Residue-level contacts at the interface:
Residue R409 in the second protein is in contact with residue D34 in the first protein (closest heavy-atom distance 3.2 Å).
Residue I396 in the second protein interacts with residue M40 in the first protein (closest heavy-atom distance 3.3 Å).
Residue R392 in the second protein contacts residue V38 in the first protein (closest heavy-atom distance 4.8 Å).
Residue I411 in the second protein interacts with residue Y33 in the first protein (closest heavy-atom distance 3.6 Å).
Residue A404 in the second protein contacts residue R37 in the first protein (closest heavy-atom distance 4.2 Å).
Residue R392 in the second protein is in contact with residue P39 in the first protein (closest heavy-atom distance 3.4 Å).
Residue R409 in the second protein contacts residue Y35 in the first protein (closest heavy-atom distance 3.0 Å).
Residue Y383 in the second protein is in contact with residue C36 in the first protein (closest heavy-atom distance 4.1 Å).
Residue R409 in the second protein contacts residue C36 in the first protein (closest heavy-atom distance 4.8 Å).
Residue W407 in the second protein is in contact with residue Y35 in the first protein (closest heavy-atom distance 3.5 Å).
Residue Y383 in the second protein contacts residue D34 in the first protein (closest heavy-atom distance 2.5 Å).
Residue L394 in the second protein interacts with residue V38 in the first protein (closest heavy-atom distance 4.3 Å).
Residue P406 in the second protein interacts with residue R37 in the first protein (closest heavy-atom distance 3.2 Å).
Residue L394 in the second protein interacts with residue P39 in the first protein (closest heavy-atom distance 3.1 Å).
Residue E380 in the second protein contacts residue Y33 in the first protein (closest heavy-atom distance 3.5 Å).
Residue P382 in the second protein interacts with residue Y33 in the first protein (closest heavy-atom distance 3.5 Å).
Residue F171 in the second protein is in contact with residue Y35 in the first protein (closest heavy-atom distance 3.6 Å).
Residue P406 in the second protein contacts residue C36 in the first protein (closest heavy-atom distance 4.1 Å).
Residue Y383 in the second protein contacts residue Y35 in the first protein (closest heavy-atom distance 4.3 Å).
Residue V408 in the second protein contacts residue R37 in the first protein (closest heavy-atom distance 5.0 Å).
Residue Y393 in the second protein interacts with residue V38 in the first protein (closest heavy-atom distance 4.2 Å).
Residue N307 in the second protein interacts with residue Y33 in the first protein (closest heavy-atom distance 2.3 Å).
Residue Y393 in the second protein interacts with residue P39 in the first protein (closest heavy-atom distance 3.2 Å).
Residue K395 in the second protein interacts with residue M40 in the first protein (closest heavy-atom distance 3.2 Å).
Residue V408 in the second protein is in contact with residue D34 in the first protein (closest heavy-atom distance 4.3 Å).
Residue W407 in the second protein is in contact with residue R37 in the first protein (closest heavy-atom distance 3.3 Å).
Residue P406 in the second protein is in contact with residue V38 in the first protein (closest heavy-atom distance 3.6 Å).
Residue K395 in the second protein is in contact with residue E41 in the first protein (closest heavy-atom distance 4.1 Å).
Residue Y393 in the second protein contacts residue E41 in the first protein (closest heavy-atom distance 3.5 Å).
Residue R409 in the second protein interacts with residue T31 in the first protein (closest heavy-atom distance 3.4 Å).
Residue Y383 in the second protein contacts residue Y33 in the first protein (closest heavy-atom distance 3.9 Å).
Residue V408 in the second protein is in contact with residue Y35 in the first protein (closest heavy-atom distance 3.3 Å).
Residue R392 in the second protein is in contact with residue D42 in the first protein (closest heavy-atom distance 2.8 Å).
Residue Y393 in the second protein contacts residue M40 in the first protein (closest heavy-atom distance 3.5 Å).
Residue Q403 in the second protein contacts residue M40 in the first protein (closest heavy-atom distance 3.2 Å).
Residue Y393 in the second protein is in contact with residue D42 in the first protein (closest heavy-atom distance 3.5 Å).
Residue P406 in the second protein is in contact with residue P39 in the first protein (closest heavy-atom distance 4.3 Å).
Residue V408 in the second protein interacts with residue C36 in the first protein (closest heavy-atom distance 2.6 Å).
Residue R409 in the second protein contacts residue Y33 in the first protein (closest heavy-atom distance 3.6 Å).
Residue Y402 in the second protein contacts residue M40 in the first protein (closest heavy-atom distance 4.1 Å).
Residue V391 in the second protein contacts residue V38 in the first protein (closest heavy-atom distance 3.7 Å).
Residue D173 in the second protein is in contact with residue Y35 in the first protein (closest heavy-atom distance 4.1 Å).
Residue L405 in the second protein interacts with residue R37 in the first protein (closest heavy-atom distance 4.4 Å).
Residue L172 in the second protein contacts residue Y35 in the first protein (closest heavy-atom distance 3.9 Å).
Residue R200 in the second protein interacts with residue Y35 in the first protein (closest heavy-atom distance 3.1 Å).
Residue W407 in the second protein interacts with residue C36 in the first protein (closest heavy-atom distance 3.3 Å).
Residue L394 in the second protein interacts with residue M40 in the first protein (closest heavy-atom distance 3.1 Å).
Residue V408 in the second protein interacts with residue V38 in the first protein (closest heavy-atom distance 3.7 Å).

The following describes two proteins that form a bound complex.

Sequence of the second protein:
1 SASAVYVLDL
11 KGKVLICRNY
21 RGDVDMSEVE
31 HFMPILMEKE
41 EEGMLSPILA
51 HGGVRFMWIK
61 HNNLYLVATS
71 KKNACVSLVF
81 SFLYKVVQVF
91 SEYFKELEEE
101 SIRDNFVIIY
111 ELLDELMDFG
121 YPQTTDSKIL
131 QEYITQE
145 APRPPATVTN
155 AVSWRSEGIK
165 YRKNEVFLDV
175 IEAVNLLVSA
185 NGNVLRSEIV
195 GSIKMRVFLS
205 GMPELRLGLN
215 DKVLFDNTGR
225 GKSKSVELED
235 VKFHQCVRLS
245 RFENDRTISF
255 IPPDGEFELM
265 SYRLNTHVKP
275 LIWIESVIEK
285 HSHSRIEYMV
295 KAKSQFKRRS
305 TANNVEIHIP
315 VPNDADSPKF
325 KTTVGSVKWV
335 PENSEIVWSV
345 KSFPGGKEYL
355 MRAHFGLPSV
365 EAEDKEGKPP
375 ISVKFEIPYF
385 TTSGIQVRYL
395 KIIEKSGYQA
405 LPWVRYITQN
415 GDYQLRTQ

Sequence of the first protein:
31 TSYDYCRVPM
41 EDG